Residue-level contacts at the interface:
Residue K445 in the second protein contacts residue A8 in the first protein (closest heavy-atom distance 4.2 Å).
Residue F450 in the second protein contacts residue R17 in the first protein (closest heavy-atom distance 3.9 Å).
Residue T19 in the second protein interacts with residue W2 in the first protein (closest heavy-atom distance 3.4 Å).
Residue I31 in the second protein contacts residue A6 in the first protein (closest heavy-atom distance 3.9 Å).
Residue F21 in the second protein is in contact with residue A6 in the first protein (closest heavy-atom distance 3.6 Å).
Residue N32 in the second protein is in contact with residue A6 in the first protein (closest heavy-atom distance 3.6 Å).
Residue R449 in the second protein interacts with residue Y18 in the first protein (closest heavy-atom distance 3.3 Å).
Residue I31 in the second protein interacts with residue A5 in the first protein (closest heavy-atom distance 3.8 Å).
Residue E17 in the second protein interacts with residue W2 in the first protein (closest heavy-atom distance 3.8 Å).
Residue N32 in the second protein is in contact with residue A5 in the first protein (closest heavy-atom distance 3.5 Å).
Residue D448 in the second protein contacts residue R17 in the first protein (closest heavy-atom distance 4.5 Å).
Residue D448 in the second protein is in contact with residue Y13 in the first protein (closest heavy-atom distance 5.0 Å).
Residue A28 in the second protein interacts with residue A6 in the first protein (closest heavy-atom distance 4.9 Å).
Residue R435 in the second protein is in contact with residue A6 in the first protein (closest heavy-atom distance 4.9 Å).
Residue E444 in the second protein interacts with residue A8 in the first protein (closest heavy-atom distance 3.6 Å).
Residue A439 in the second protein is in contact with residue A8 in the first protein (closest heavy-atom distance 4.7 Å).
Residue N32 in the second protein contacts residue G7 in the first protein (closest heavy-atom distance 3.0 Å).
Residue T19 in the second protein is in contact with residue A4 in the first protein (closest heavy-atom distance 3.4 Å).
Residue R449 in the second protein contacts residue R17 in the first protein (closest heavy-atom distance 3.3 Å).
Residue A28 in the second protein contacts residue A5 in the first protein (closest heavy-atom distance 3.7 Å).
Residue G20 in the second protein contacts residue W2 in the first protein (closest heavy-atom distance 3.8 Å).
Residue N32 in the second protein contacts residue A4 in the first protein (closest heavy-atom distance 4.6 Å).
Residue T19 in the second protein interacts with residue A5 in the first protein (closest heavy-atom distance 3.4 Å).
Residue F21 in the second protein is in contact with residue A5 in the first protein (closest heavy-atom distance 3.6 Å).
Residue T18 in the second protein contacts residue W2 in the first protein (closest heavy-atom distance 3.2 Å).
Residue R29 in the second protein interacts with residue A5 in the first protein (closest heavy-atom distance 3.6 Å).

Sequence of the first protein:
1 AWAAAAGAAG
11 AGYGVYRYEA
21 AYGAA

The following describes two proteins that form a bound complex.

Sequence of the second protein:
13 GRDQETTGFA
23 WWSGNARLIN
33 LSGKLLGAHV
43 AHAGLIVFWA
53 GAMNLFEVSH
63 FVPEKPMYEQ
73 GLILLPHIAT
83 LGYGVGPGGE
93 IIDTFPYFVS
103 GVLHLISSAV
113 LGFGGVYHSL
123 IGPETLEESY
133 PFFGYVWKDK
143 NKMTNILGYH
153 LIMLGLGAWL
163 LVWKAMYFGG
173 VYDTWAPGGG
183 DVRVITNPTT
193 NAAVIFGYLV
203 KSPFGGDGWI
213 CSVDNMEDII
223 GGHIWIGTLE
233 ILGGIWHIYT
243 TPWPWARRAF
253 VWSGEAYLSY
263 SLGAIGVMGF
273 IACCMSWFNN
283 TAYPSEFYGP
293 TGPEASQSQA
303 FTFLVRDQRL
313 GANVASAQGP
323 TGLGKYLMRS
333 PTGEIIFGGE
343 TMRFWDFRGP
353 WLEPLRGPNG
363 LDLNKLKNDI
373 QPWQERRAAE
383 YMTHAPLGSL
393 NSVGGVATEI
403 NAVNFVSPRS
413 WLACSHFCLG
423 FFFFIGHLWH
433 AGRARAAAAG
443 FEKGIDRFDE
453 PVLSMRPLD